Sequence of chain A:
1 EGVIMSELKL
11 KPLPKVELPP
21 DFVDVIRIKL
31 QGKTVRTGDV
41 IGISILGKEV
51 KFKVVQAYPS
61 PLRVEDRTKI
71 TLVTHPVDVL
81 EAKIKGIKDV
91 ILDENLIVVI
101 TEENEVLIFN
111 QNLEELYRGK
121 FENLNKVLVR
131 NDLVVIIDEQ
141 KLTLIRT

Sequence of chain B:
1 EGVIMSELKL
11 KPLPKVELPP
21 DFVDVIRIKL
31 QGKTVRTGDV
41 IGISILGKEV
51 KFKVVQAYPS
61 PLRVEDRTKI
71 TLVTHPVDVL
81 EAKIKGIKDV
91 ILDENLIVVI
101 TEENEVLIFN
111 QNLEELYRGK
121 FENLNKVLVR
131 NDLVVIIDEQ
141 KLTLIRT

Contacts between the two chains:
Residue T147 in chain A interacts with residue H75 in chain B (closest heavy-atom distance 5.0 Å).
Residue L128 in chain A contacts residue V90 in chain B (closest heavy-atom distance 3.9 Å).
Residue E139 in chain A is in contact with residue K85 in chain B (closest heavy-atom distance 3.6 Å).
Residue R130 in chain A interacts with residue L92 in chain B (closest heavy-atom distance 3.6 Å).
Residue L116 in chain A contacts residue V77 in chain B (closest heavy-atom distance 4.2 Å).
Residue L142 in chain A is in contact with residue A82 in chain B (closest heavy-atom distance 3.1 Å).
Residue D138 in chain A interacts with residue I84 in chain B (closest heavy-atom distance 4.4 Å).
Residue R146 in chain A contacts residue L80 in chain B (closest heavy-atom distance 4.1 Å).
Residue K141 in chain A contacts residue E81 in chain B (closest heavy-atom distance 3.1 Å).
Residue L142 in chain A interacts with residue V90 in chain B (closest heavy-atom distance 5.0 Å).
Residue V135 in chain A interacts with residue L92 in chain B (closest heavy-atom distance 4.2 Å).
Residue K126 in chain A contacts residue K88 in chain B (closest heavy-atom distance 5.0 Å).
Residue F121 in chain A contacts residue E81 in chain B (closest heavy-atom distance 4.9 Å).
Residue Q140 in chain A contacts residue K85 in chain B (closest heavy-atom distance 3.9 Å).
Residue T143 in chain A interacts with residue L80 in chain B (closest heavy-atom distance 4.1 Å).
Residue L142 in chain A contacts residue I84 in chain B (closest heavy-atom distance 4.0 Å).
Residue K141 in chain A is in contact with residue I84 in chain B (closest heavy-atom distance 3.4 Å).
Residue Q140 in chain A contacts residue K83 in chain B (closest heavy-atom distance 4.1 Å).
Residue Q140 in chain A is in contact with residue I84 in chain B (closest heavy-atom distance 2.5 Å).
Residue Y117 in chain A interacts with residue V79 in chain B (closest heavy-atom distance 3.6 Å).
Residue L144 in chain A contacts residue N110 in chain B (closest heavy-atom distance 4.7 Å).
Residue L133 in chain A interacts with residue Q111 in chain B (closest heavy-atom distance 3.9 Å).
Residue D138 in chain A contacts residue I87 in chain B (closest heavy-atom distance 3.4 Å).
Residue L142 in chain A contacts residue L113 in chain B (closest heavy-atom distance 3.8 Å).
Residue L142 in chain A contacts residue E81 in chain B (closest heavy-atom distance 3.7 Å).
Residue K141 in chain A is in contact with residue I87 in chain B (closest heavy-atom distance 4.1 Å).
Residue R146 in chain A interacts with residue N112 in chain B (closest heavy-atom distance 4.0 Å).
Residue R146 in chain A interacts with residue V77 in chain B (closest heavy-atom distance 3.6 Å).
Residue L144 in chain A contacts residue Q111 in chain B (closest heavy-atom distance 3.3 Å).
Residue L116 in chain A contacts residue K15 in chain B (closest heavy-atom distance 4.7 Å).
Residue L144 in chain A contacts residue L113 in chain B (closest heavy-atom distance 3.9 Å).
Residue R146 in chain A is in contact with residue D78 in chain B (closest heavy-atom distance 2.7 Å).
Residue R146 in chain A is in contact with residue Q111 in chain B (closest heavy-atom distance 4.5 Å).
Residue I145 in chain A interacts with residue V77 in chain B (closest heavy-atom distance 4.5 Å).
Residue L144 in chain A interacts with residue I97 in chain B (closest heavy-atom distance 3.3 Å).
Residue T143 in chain A is in contact with residue V79 in chain B (closest heavy-atom distance 4.4 Å).
Residue L144 in chain A is in contact with residue V79 in chain B (closest heavy-atom distance 3.9 Å).
Residue L142 in chain A contacts residue I87 in chain B (closest heavy-atom distance 4.9 Å).
Residue E139 in chain A interacts with residue I87 in chain B (closest heavy-atom distance 4.0 Å).
Residue T143 in chain A interacts with residue E81 in chain B (closest heavy-atom distance 3.9 Å).
Residue E139 in chain A interacts with residue I84 in chain B (closest heavy-atom distance 3.3 Å).
Residue L142 in chain A contacts residue L80 in chain B (closest heavy-atom distance 4.5 Å).
Residue K141 in chain A is in contact with residue K83 in chain B (closest heavy-atom distance 3.8 Å).
Residue Y117 in chain A contacts residue V77 in chain B (closest heavy-atom distance 4.7 Å).
Residue L128 in chain A contacts residue L92 in chain B (closest heavy-atom distance 4.3 Å).
Residue T147 in chain A interacts with residue P76 in chain B (closest heavy-atom distance 3.9 Å).
Residue L144 in chain A contacts residue L80 in chain B (closest heavy-atom distance 3.1 Å).
Residue I137 in chain A is in contact with residue I87 in chain B (closest heavy-atom distance 4.1 Å).
Residue L116 in chain A contacts residue H75 in chain B (closest heavy-atom distance 3.4 Å).
Residue I137 in chain A contacts residue V90 in chain B (closest heavy-atom distance 3.6 Å).
Residue T147 in chain A is in contact with residue V77 in chain B (closest heavy-atom distance 4.2 Å).
Residue K126 in chain A contacts residue D89 in chain B (closest heavy-atom distance 3.8 Å).
Residue L142 in chain A is in contact with residue V99 in chain B (closest heavy-atom distance 4.5 Å).
Residue I145 in chain A contacts residue V79 in chain B (closest heavy-atom distance 4.5 Å).
Residue K141 in chain A interacts with residue A82 in chain B (closest heavy-atom distance 4.0 Å).
Residue V129 in chain A is in contact with residue L92 in chain B (closest heavy-atom distance 4.8 Å).
Residue E139 in chain A interacts with residue G86 in chain B (closest heavy-atom distance 3.2 Å).
Residue I145 in chain A contacts residue D78 in chain B (closest heavy-atom distance 3.8 Å).
Residue N131 in chain A is in contact with residue E94 in chain B (closest heavy-atom distance 4.9 Å).
Residue L144 in chain A contacts residue D78 in chain B (closest heavy-atom distance 4.1 Å).

The following describes two proteins that form a bound complex.